Sequence of chain B:
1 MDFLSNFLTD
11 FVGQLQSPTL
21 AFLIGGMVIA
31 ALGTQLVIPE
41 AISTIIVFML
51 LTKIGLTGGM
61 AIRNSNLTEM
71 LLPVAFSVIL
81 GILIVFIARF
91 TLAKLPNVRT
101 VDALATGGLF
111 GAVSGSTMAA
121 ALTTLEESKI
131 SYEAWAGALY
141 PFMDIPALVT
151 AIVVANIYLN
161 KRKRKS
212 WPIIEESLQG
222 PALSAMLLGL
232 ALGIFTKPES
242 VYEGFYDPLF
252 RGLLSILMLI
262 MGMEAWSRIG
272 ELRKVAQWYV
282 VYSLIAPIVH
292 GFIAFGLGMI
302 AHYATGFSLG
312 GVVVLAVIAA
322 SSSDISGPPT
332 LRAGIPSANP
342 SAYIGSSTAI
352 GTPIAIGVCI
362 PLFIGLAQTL

The following describes two proteins that form a bound complex.

Residue-level contacts at the interface:
Residue F22 in chain B contacts residue Y247 in chain A (closest heavy-atom distance 3.4 Å).
Residue L32 in chain B interacts with residue E216 in chain A (closest heavy-atom distance 4.5 Å).
Residue Q35 in chain B is in contact with residue G221 in chain A (closest heavy-atom distance 4.2 Å).
Residue T34 in chain B is in contact with residue G221 in chain A (closest heavy-atom distance 4.8 Å).
Residue G253 in chain B contacts residue F246 in chain A (closest heavy-atom distance 3.7 Å).
Residue I42 in chain B contacts residue A41 in chain A (closest heavy-atom distance 4.1 Å).
Residue P18 in chain B interacts with residue V242 in chain A (closest heavy-atom distance 3.7 Å).
Residue R252 in chain B is in contact with residue S241 in chain A (closest heavy-atom distance 4.1 Å).
Residue L32 in chain B contacts residue Q220 in chain A (closest heavy-atom distance 3.3 Å).
Residue L260 in chain B is in contact with residue L229 in chain A (closest heavy-atom distance 3.8 Å).
Residue V37 in chain B interacts with residue T44 in chain A (closest heavy-atom distance 4.5 Å).
Residue F22 in chain B is in contact with residue L233 in chain A (closest heavy-atom distance 3.5 Å).
Residue P39 in chain B interacts with residue I45 in chain A (closest heavy-atom distance 5.0 Å).
Residue L250 in chain B interacts with residue F246 in chain A (closest heavy-atom distance 3.8 Å).
Residue L36 in chain B interacts with residue A226 in chain A (closest heavy-atom distance 3.7 Å).
Residue Q16 in chain B is in contact with residue T237 in chain A (closest heavy-atom distance 3.5 Å).
Residue P18 in chain B interacts with residue K238 in chain A (closest heavy-atom distance 4.1 Å).
Residue Q16 in chain B contacts residue K238 in chain A (closest heavy-atom distance 3.2 Å).
Residue Q35 in chain B is in contact with residue P222 in chain A (closest heavy-atom distance 3.7 Å).
Residue L36 in chain B contacts residue S225 in chain A (closest heavy-atom distance 4.0 Å).
Residue L36 in chain B interacts with residue F48 in chain A (closest heavy-atom distance 4.1 Å).
Residue G253 in chain B is in contact with residue Y247 in chain A (closest heavy-atom distance 4.8 Å).
Residue R252 in chain B is in contact with residue V242 in chain A (closest heavy-atom distance 3.9 Å).
Residue G25 in chain B is in contact with residue L233 in chain A (closest heavy-atom distance 4.9 Å).
Residue L36 in chain B interacts with residue P222 in chain A (closest heavy-atom distance 4.1 Å).
Residue P39 in chain B interacts with residue A41 in chain A (closest heavy-atom distance 3.7 Å).
Residue A21 in chain B is in contact with residue T237 in chain A (closest heavy-atom distance 3.7 Å).
Residue I38 in chain B is in contact with residue F48 in chain A (closest heavy-atom distance 4.7 Å).
Residue I257 in chain B interacts with residue Y247 in chain A (closest heavy-atom distance 3.5 Å).
Residue I29 in chain B is in contact with residue L229 in chain A (closest heavy-atom distance 3.7 Å).
Residue I257 in chain B is in contact with residue M49 in chain A (closest heavy-atom distance 4.7 Å).
Residue Q16 in chain B contacts residue F236 in chain A (closest heavy-atom distance 3.3 Å).
Residue I38 in chain B contacts residue I45 in chain A (closest heavy-atom distance 3.8 Å).
Residue A41 in chain B interacts with residue A41 in chain A (closest heavy-atom distance 4.4 Å).
Residue P249 in chain B interacts with residue G245 in chain A (closest heavy-atom distance 4.4 Å).
Residue L250 in chain B is in contact with residue L250 in chain A (closest heavy-atom distance 4.3 Å).
Residue Q35 in chain B interacts with residue Q220 in chain A (closest heavy-atom distance 3.5 Å).
Residue S256 in chain B interacts with residue V242 in chain A (closest heavy-atom distance 3.9 Å).
Residue A21 in chain B is in contact with residue L233 in chain A (closest heavy-atom distance 3.3 Å).
Residue I257 in chain B is in contact with residue F246 in chain A (closest heavy-atom distance 4.5 Å).
Residue L260 in chain B contacts residue F48 in chain A (closest heavy-atom distance 3.7 Å).
Residue P39 in chain B is in contact with residue T44 in chain A (closest heavy-atom distance 3.9 Å).
Residue I42 in chain B is in contact with residue I45 in chain A (closest heavy-atom distance 4.1 Å).
Residue I42 in chain B contacts residue I42 in chain A (closest heavy-atom distance 3.8 Å).
Residue P18 in chain B interacts with residue P239 in chain A (closest heavy-atom distance 4.1 Å).
Residue F22 in chain B contacts residue V242 in chain A (closest heavy-atom distance 4.9 Å).
Residue L36 in chain B contacts residue G221 in chain A (closest heavy-atom distance 4.5 Å).
Residue G25 in chain B contacts residue L229 in chain A (closest heavy-atom distance 4.0 Å).
Residue S256 in chain B is in contact with residue Y247 in chain A (closest heavy-atom distance 3.4 Å).
Residue G33 in chain B interacts with residue Q220 in chain A (closest heavy-atom distance 3.4 Å).
Residue Q35 in chain B interacts with residue E217 in chain A (closest heavy-atom distance 4.2 Å).
Residue L254 in chain B contacts residue F246 in chain A (closest heavy-atom distance 3.8 Å).
Residue G253 in chain B interacts with residue V242 in chain A (closest heavy-atom distance 4.1 Å).
Residue L15 in chain B is in contact with residue T237 in chain A (closest heavy-atom distance 4.9 Å).
Residue P18 in chain B contacts residue S241 in chain A (closest heavy-atom distance 3.3 Å).
Residue S17 in chain B is in contact with residue K238 in chain A (closest heavy-atom distance 4.9 Å).
Residue I257 in chain B is in contact with residue I45 in chain A (closest heavy-atom distance 4.9 Å).
Residue I257 in chain B is in contact with residue F48 in chain A (closest heavy-atom distance 3.6 Å).
Residue T34 in chain B interacts with residue Q220 in chain A (closest heavy-atom distance 3.0 Å).
Residue T34 in chain B interacts with residue S225 in chain A (closest heavy-atom distance 3.2 Å).

Sequence of chain A:
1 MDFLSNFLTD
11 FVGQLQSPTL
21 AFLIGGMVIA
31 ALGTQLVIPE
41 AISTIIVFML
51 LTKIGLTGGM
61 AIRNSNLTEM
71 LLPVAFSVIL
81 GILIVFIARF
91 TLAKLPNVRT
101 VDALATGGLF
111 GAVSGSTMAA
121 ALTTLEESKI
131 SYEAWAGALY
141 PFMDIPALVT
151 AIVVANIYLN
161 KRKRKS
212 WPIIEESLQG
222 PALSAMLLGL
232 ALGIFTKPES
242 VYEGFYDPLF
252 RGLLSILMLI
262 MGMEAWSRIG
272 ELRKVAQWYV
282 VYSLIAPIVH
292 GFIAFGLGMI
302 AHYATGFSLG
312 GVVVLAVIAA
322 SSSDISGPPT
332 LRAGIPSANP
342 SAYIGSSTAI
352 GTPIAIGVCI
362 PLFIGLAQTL